Contacts between the two chains:
Residue W102 in protein 1 is in contact with residue A1 in protein 2 (closest heavy-atom distance 3.7 Å).
Residue L105 in protein 1 is in contact with residue A6 in protein 2 (closest heavy-atom distance 4.0 Å).
Residue Y145 in protein 1 contacts residue A8 in protein 2 (closest heavy-atom distance 3.5 Å).
Residue H106 in protein 1 contacts residue A4 in protein 2 (closest heavy-atom distance 3.8 Å).
Residue L105 in protein 1 is in contact with residue A7 in protein 2 (closest heavy-atom distance 3.9 Å).
Residue R283 in protein 1 interacts with residue A6 in protein 2 (closest heavy-atom distance 4.8 Å).
Residue Q279 in protein 1 is in contact with residue A4 in protein 2 (closest heavy-atom distance 3.7 Å).
Residue K109 in protein 1 interacts with residue A1 in protein 2 (closest heavy-atom distance 3.5 Å).
Residue Y145 in protein 1 is in contact with residue A6 in protein 2 (closest heavy-atom distance 4.4 Å).
Residue Y145 in protein 1 interacts with residue A7 in protein 2 (closest heavy-atom distance 4.6 Å).
Residue L105 in protein 1 contacts residue A5 in protein 2 (closest heavy-atom distance 3.9 Å).
Residue T103 in protein 1 is in contact with residue A7 in protein 2 (closest heavy-atom distance 4.0 Å).
Residue H113 in protein 1 contacts residue A1 in protein 2 (closest heavy-atom distance 3.4 Å).
Residue I92 in protein 1 is in contact with residue A1 in protein 2 (closest heavy-atom distance 4.9 Å).
Residue K109 in protein 1 contacts residue A2 in protein 2 (closest heavy-atom distance 4.8 Å).
Residue R104 in protein 1 contacts residue A8 in protein 2 (closest heavy-atom distance 4.2 Å).
Residue R283 in protein 1 interacts with residue A5 in protein 2 (closest heavy-atom distance 4.4 Å).
Residue R283 in protein 1 contacts residue A4 in protein 2 (closest heavy-atom distance 4.1 Å).
Residue T110 in protein 1 contacts residue A1 in protein 2 (closest heavy-atom distance 4.0 Å).
Residue K109 in protein 1 interacts with residue A3 in protein 2 (closest heavy-atom distance 3.4 Å).
Residue L105 in protein 1 interacts with residue A8 in protein 2 (closest heavy-atom distance 4.6 Å).
Residue L105 in protein 1 is in contact with residue A4 in protein 2 (closest heavy-atom distance 4.2 Å).
Residue H106 in protein 1 contacts residue A1 in protein 2 (closest heavy-atom distance 3.3 Å).
Residue R104 in protein 1 is in contact with residue A9 in protein 2 (closest heavy-atom distance 3.9 Å).
Residue Q279 in protein 1 is in contact with residue A5 in protein 2 (closest heavy-atom distance 3.9 Å).

Sequence of protein 2:
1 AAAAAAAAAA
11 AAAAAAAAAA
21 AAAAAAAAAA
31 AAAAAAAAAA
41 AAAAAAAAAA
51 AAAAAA

The following describes two proteins that form a bound complex.

Sequence of protein 1:
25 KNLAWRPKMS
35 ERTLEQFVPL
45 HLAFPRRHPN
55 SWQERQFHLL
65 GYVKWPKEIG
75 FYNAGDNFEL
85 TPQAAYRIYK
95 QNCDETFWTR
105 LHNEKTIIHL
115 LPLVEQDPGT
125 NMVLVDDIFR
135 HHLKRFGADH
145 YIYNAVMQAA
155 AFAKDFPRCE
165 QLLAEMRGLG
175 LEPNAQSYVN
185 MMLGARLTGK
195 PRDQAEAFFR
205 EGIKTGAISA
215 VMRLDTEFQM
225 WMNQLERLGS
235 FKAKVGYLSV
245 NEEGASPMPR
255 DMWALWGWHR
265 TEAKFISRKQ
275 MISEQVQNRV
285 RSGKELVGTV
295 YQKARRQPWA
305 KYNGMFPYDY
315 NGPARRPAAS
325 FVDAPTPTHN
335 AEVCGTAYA